These two protein chains interact to form a complex.

Sequence of protein 2:
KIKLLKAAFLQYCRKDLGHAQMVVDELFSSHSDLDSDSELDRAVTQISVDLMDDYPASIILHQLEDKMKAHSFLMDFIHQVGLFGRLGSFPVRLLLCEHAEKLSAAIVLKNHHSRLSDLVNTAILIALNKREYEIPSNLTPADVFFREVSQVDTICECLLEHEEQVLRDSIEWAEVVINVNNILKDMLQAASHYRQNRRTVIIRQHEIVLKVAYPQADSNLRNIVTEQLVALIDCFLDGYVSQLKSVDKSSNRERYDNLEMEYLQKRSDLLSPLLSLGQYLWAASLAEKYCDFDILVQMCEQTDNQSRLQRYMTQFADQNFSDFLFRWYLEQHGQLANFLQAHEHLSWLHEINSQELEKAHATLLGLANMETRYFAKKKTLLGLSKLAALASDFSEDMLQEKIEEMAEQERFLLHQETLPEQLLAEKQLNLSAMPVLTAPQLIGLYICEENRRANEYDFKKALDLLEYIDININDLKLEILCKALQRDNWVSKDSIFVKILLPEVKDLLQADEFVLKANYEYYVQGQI

Sequence of protein 1:
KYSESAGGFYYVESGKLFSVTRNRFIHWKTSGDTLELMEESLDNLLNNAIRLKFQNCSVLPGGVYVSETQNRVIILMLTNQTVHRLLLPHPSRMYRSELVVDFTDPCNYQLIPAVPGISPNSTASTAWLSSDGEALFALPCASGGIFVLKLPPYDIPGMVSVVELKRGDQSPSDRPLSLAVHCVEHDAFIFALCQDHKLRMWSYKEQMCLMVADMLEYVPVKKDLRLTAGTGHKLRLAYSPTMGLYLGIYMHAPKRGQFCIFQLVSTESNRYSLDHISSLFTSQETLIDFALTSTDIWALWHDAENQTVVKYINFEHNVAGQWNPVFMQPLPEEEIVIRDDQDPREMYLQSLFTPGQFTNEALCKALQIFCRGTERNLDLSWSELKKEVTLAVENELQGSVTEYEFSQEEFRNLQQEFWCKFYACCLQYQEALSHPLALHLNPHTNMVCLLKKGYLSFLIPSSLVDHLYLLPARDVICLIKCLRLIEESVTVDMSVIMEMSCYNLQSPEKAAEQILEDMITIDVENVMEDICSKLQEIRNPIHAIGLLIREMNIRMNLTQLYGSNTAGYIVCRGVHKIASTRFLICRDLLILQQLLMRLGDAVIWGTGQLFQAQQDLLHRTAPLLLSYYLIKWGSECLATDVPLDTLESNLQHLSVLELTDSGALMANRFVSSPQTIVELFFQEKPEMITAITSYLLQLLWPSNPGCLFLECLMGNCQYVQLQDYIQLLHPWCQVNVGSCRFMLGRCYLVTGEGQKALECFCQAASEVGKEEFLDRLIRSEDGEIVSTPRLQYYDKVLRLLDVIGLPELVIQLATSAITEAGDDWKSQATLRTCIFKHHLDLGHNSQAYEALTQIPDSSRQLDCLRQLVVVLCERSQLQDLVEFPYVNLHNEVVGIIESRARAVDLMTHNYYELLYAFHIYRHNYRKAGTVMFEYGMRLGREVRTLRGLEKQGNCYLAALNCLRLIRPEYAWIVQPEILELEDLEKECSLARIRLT

Residue-level contacts at the interface:
Residue L810 in protein 1 interacts with residue L551 in protein 2 (closest heavy-atom distance 3.8 Å).
Residue L177 in protein 1 interacts with residue H548 in protein 2 (closest heavy-atom distance 3.8 Å).
Residue L177 in protein 1 contacts residue D542 in protein 2 (closest heavy-atom distance 4.0 Å).
Residue L177 in protein 1 is in contact with residue S546 in protein 2 (closest heavy-atom distance 2.7 Å).
Residue G808 in protein 1 is in contact with residue L551 in protein 2 (closest heavy-atom distance 2.5 Å).
Residue S807 in protein 1 interacts with residue D552 in protein 2 (closest heavy-atom distance 1.9 Å).
Residue T1077 in protein 1 contacts residue Q709 in protein 2 (closest heavy-atom distance 2.5 Å).
Residue S807 in protein 1 is in contact with residue D550 in protein 2 (closest heavy-atom distance 3.7 Å).
Residue G808 in protein 1 is in contact with residue S553 in protein 2 (closest heavy-atom distance 2.9 Å).
Residue S807 in protein 1 contacts residue L551 in protein 2 (closest heavy-atom distance 1.4 Å).
Residue T1077 in protein 1 contacts residue V710 in protein 2 (closest heavy-atom distance 3.8 Å).
Residue D806 in protein 1 interacts with residue D550 in protein 2 (closest heavy-atom distance 1.6 Å).
Residue G808 in protein 1 contacts residue D552 in protein 2 (closest heavy-atom distance 4.2 Å).
Residue V193 in protein 1 contacts residue L544 in protein 2 (closest heavy-atom distance 2.9 Å).
Residue L177 in protein 1 is in contact with residue S549 in protein 2 (closest heavy-atom distance 4.2 Å).
Residue E176 in protein 1 contacts residue S546 in protein 2 (closest heavy-atom distance 2.7 Å).
Residue L177 in protein 1 is in contact with residue S547 in protein 2 (closest heavy-atom distance 4.6 Å).
Residue V178 in protein 1 is in contact with residue L544 in protein 2 (closest heavy-atom distance 1.8 Å).
Residue S175 in protein 1 is in contact with residue S549 in protein 2 (closest heavy-atom distance 3.5 Å).
Residue D806 in protein 1 contacts residue S549 in protein 2 (closest heavy-atom distance 4.7 Å).
Residue T805 in protein 1 interacts with residue H548 in protein 2 (closest heavy-atom distance 4.8 Å).
Residue D806 in protein 1 interacts with residue L551 in protein 2 (closest heavy-atom distance 1.6 Å).
Residue L177 in protein 1 is in contact with residue E543 in protein 2 (closest heavy-atom distance 4.7 Å).
Residue G808 in protein 1 is in contact with residue E556 in protein 2 (closest heavy-atom distance 4.4 Å).
Residue A809 in protein 1 is in contact with residue L551 in protein 2 (closest heavy-atom distance 4.9 Å).
Residue V193 in protein 1 interacts with residue F545 in protein 2 (closest heavy-atom distance 3.9 Å).
Residue T805 in protein 1 is in contact with residue S549 in protein 2 (closest heavy-atom distance 3.4 Å).
Residue S175 in protein 1 is in contact with residue F545 in protein 2 (closest heavy-atom distance 3.9 Å).
Residue T805 in protein 1 is in contact with residue D550 in protein 2 (closest heavy-atom distance 3.1 Å).
Residue L810 in protein 1 contacts residue S553 in protein 2 (closest heavy-atom distance 4.0 Å).
Residue D806 in protein 1 contacts residue D552 in protein 2 (closest heavy-atom distance 2.2 Å).
Residue V178 in protein 1 contacts residue H548 in protein 2 (closest heavy-atom distance 3.6 Å).
Residue S807 in protein 1 interacts with residue S553 in protein 2 (closest heavy-atom distance 2.1 Å).
Residue L810 in protein 1 interacts with residue D552 in protein 2 (closest heavy-atom distance 4.7 Å).
Residue V178 in protein 1 is in contact with residue S546 in protein 2 (closest heavy-atom distance 4.5 Å).
Residue E176 in protein 1 contacts residue S547 in protein 2 (closest heavy-atom distance 3.1 Å).
Residue V193 in protein 1 contacts residue V541 in protein 2 (closest heavy-atom distance 3.4 Å).
Residue N126 in protein 1 interacts with residue H548 in protein 2 (closest heavy-atom distance 4.2 Å).
Residue E176 in protein 1 is in contact with residue L544 in protein 2 (closest heavy-atom distance 3.3 Å).
Residue E176 in protein 1 contacts residue D550 in protein 2 (closest heavy-atom distance 3.4 Å).
Residue A809 in protein 1 contacts residue L557 in protein 2 (closest heavy-atom distance 4.7 Å).
Residue L177 in protein 1 contacts residue F545 in protein 2 (closest heavy-atom distance 0.3 Å).
Residue V178 in protein 1 is in contact with residue F545 in protein 2 (closest heavy-atom distance 2.3 Å).
Residue S807 in protein 1 interacts with residue L557 in protein 2 (closest heavy-atom distance 3.5 Å).
Residue T805 in protein 1 is in contact with residue L551 in protein 2 (closest heavy-atom distance 3.6 Å).
Residue A809 in protein 1 contacts residue D554 in protein 2 (closest heavy-atom distance 4.9 Å).
Residue V193 in protein 1 interacts with residue V540 in protein 2 (closest heavy-atom distance 3.6 Å).
Residue A809 in protein 1 is in contact with residue E556 in protein 2 (closest heavy-atom distance 4.8 Å).
Residue A809 in protein 1 interacts with residue S553 in protein 2 (closest heavy-atom distance 2.5 Å).
Residue M1076 in protein 1 is in contact with residue V710 in protein 2 (closest heavy-atom distance 3.1 Å).
Residue T1077 in protein 1 contacts residue R712 in protein 2 (closest heavy-atom distance 4.8 Å).
Residue G808 in protein 1 contacts residue L557 in protein 2 (closest heavy-atom distance 2.6 Å).
Residue L177 in protein 1 contacts residue L544 in protein 2 (closest heavy-atom distance 2.6 Å).
Residue E176 in protein 1 contacts residue S549 in protein 2 (closest heavy-atom distance 1.2 Å).
Residue L177 in protein 1 interacts with residue V541 in protein 2 (closest heavy-atom distance 3.0 Å).
Residue E176 in protein 1 contacts residue F545 in protein 2 (closest heavy-atom distance 0.6 Å).
Residue E176 in protein 1 interacts with residue E543 in protein 2 (closest heavy-atom distance 4.9 Å).
Residue E176 in protein 1 is in contact with residue H548 in protein 2 (closest heavy-atom distance 2.4 Å).
Residue M1076 in protein 1 contacts residue Q709 in protein 2 (closest heavy-atom distance 4.6 Å).
Residue A809 in protein 1 is in contact with residue S555 in protein 2 (closest heavy-atom distance 3.8 Å).